Interface contacts:
Residue F67 in the second protein is in contact with residue F91 in the first protein (closest heavy-atom distance 4.4 Å).
Residue R66 in the second protein interacts with residue D72 in the first protein (closest heavy-atom distance 3.0 Å).
Residue G128 in the second protein contacts residue Y112 in the first protein (closest heavy-atom distance 3.9 Å).
Residue L70 in the second protein contacts residue F91 in the first protein (closest heavy-atom distance 3.9 Å).
Residue T78 in the second protein contacts residue F95 in the first protein (closest heavy-atom distance 4.6 Å).
Residue S118 in the second protein contacts residue Y108 in the first protein (closest heavy-atom distance 3.7 Å).
Residue R66 in the second protein contacts residue H74 in the first protein (closest heavy-atom distance 3.1 Å).
Residue I121 in the second protein contacts residue P110 in the first protein (closest heavy-atom distance 4.1 Å).
Residue T78 in the second protein contacts residue L101 in the first protein (closest heavy-atom distance 3.3 Å).
Residue Y74 in the second protein interacts with residue R88 in the first protein (closest heavy-atom distance 3.8 Å).
Residue D127 in the second protein is in contact with residue Y112 in the first protein (closest heavy-atom distance 2.0 Å).
Residue S118 in the second protein is in contact with residue D111 in the first protein (closest heavy-atom distance 4.7 Å).
Residue A122 in the second protein interacts with residue P110 in the first protein (closest heavy-atom distance 4.3 Å).
Residue I75 in the second protein interacts with residue V100 in the first protein (closest heavy-atom distance 4.4 Å).
Residue P129 in the second protein interacts with residue Y112 in the first protein (closest heavy-atom distance 4.4 Å).
Residue P129 in the second protein interacts with residue M114 in the first protein (closest heavy-atom distance 4.7 Å).
Residue I75 in the second protein is in contact with residue F95 in the first protein (closest heavy-atom distance 4.0 Å).
Residue Y63 in the second protein interacts with residue P71 in the first protein (closest heavy-atom distance 4.7 Å).
Residue Y63 in the second protein interacts with residue Y67 in the first protein (closest heavy-atom distance 4.5 Å).
Residue F113 in the second protein interacts with residue Y112 in the first protein (closest heavy-atom distance 4.3 Å).
Residue W110 in the second protein contacts residue Y112 in the first protein (closest heavy-atom distance 4.8 Å).
Residue Y74 in the second protein is in contact with residue F95 in the first protein (closest heavy-atom distance 4.8 Å).
Residue Y126 in the second protein is in contact with residue F105 in the first protein (closest heavy-atom distance 4.2 Å).
Residue A122 in the second protein is in contact with residue Y112 in the first protein (closest heavy-atom distance 5.0 Å).
Residue L70 in the second protein contacts residue M87 in the first protein (closest heavy-atom distance 3.4 Å).
Residue L77 in the second protein contacts residue F92 in the first protein (closest heavy-atom distance 4.3 Å).
Residue I86 in the second protein interacts with residue Y108 in the first protein (closest heavy-atom distance 3.2 Å).
Residue Y74 in the second protein is in contact with residue S96 in the first protein (closest heavy-atom distance 4.0 Å).
Residue H115 in the second protein interacts with residue Y108 in the first protein (closest heavy-atom distance 4.2 Å).
Residue V82 in the second protein interacts with residue T104 in the first protein (closest heavy-atom distance 3.6 Å).
Residue Y126 in the second protein interacts with residue Y112 in the first protein (closest heavy-atom distance 3.9 Å).
Residue S118 in the second protein interacts with residue L109 in the first protein (closest heavy-atom distance 4.2 Å).
Residue Y63 in the second protein contacts residue D72 in the first protein (closest heavy-atom distance 4.7 Å).
Residue I121 in the second protein is in contact with residue F105 in the first protein (closest heavy-atom distance 4.1 Å).
Residue V82 in the second protein contacts residue L101 in the first protein (closest heavy-atom distance 4.0 Å).
Residue I121 in the second protein contacts residue L109 in the first protein (closest heavy-atom distance 4.8 Å).
Residue R66 in the second protein contacts residue S73 in the first protein (closest heavy-atom distance 4.6 Å).
Residue F113 in the second protein interacts with residue D111 in the first protein (closest heavy-atom distance 4.0 Å).
Residue M71 in the second protein interacts with residue F95 in the first protein (closest heavy-atom distance 4.3 Å).
Residue Y74 in the second protein is in contact with residue F91 in the first protein (closest heavy-atom distance 3.8 Å).
Residue L77 in the second protein interacts with residue S96 in the first protein (closest heavy-atom distance 4.9 Å).
Residue Y74 in the second protein contacts residue F92 in the first protein (closest heavy-atom distance 4.3 Å).
Residue I121 in the second protein contacts residue Y108 in the first protein (closest heavy-atom distance 3.7 Å).
Residue T78 in the second protein is in contact with residue S96 in the first protein (closest heavy-atom distance 3.1 Å).
Residue Y126 in the second protein is in contact with residue L109 in the first protein (closest heavy-atom distance 4.9 Å).
Residue T78 in the second protein interacts with residue V100 in the first protein (closest heavy-atom distance 3.4 Å).
Residue Y126 in the second protein contacts residue P110 in the first protein (closest heavy-atom distance 4.8 Å).
Residue F113 in the second protein interacts with residue P110 in the first protein (closest heavy-atom distance 3.5 Å).
Residue S118 in the second protein interacts with residue P110 in the first protein (closest heavy-atom distance 3.2 Å).
Residue I117 in the second protein contacts residue Y108 in the first protein (closest heavy-atom distance 4.2 Å).
Residue Y74 in the second protein contacts residue M87 in the first protein (closest heavy-atom distance 4.6 Å).
Residue F125 in the second protein interacts with residue F105 in the first protein (closest heavy-atom distance 3.5 Å).
Residue L98 in the second protein is in contact with residue R120 in the first protein (closest heavy-atom distance 3.8 Å).
Residue L70 in the second protein contacts residue H74 in the first protein (closest heavy-atom distance 4.9 Å).

The following describes two proteins that form a bound complex.

Sequence of the second protein:
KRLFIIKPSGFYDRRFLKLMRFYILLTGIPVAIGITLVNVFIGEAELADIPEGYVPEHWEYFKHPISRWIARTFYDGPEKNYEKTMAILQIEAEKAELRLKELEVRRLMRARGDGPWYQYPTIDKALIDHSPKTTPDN

Sequence of the first protein:
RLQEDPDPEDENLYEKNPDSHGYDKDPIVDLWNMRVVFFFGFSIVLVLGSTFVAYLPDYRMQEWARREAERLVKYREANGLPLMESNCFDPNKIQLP